Sequence of the first protein:
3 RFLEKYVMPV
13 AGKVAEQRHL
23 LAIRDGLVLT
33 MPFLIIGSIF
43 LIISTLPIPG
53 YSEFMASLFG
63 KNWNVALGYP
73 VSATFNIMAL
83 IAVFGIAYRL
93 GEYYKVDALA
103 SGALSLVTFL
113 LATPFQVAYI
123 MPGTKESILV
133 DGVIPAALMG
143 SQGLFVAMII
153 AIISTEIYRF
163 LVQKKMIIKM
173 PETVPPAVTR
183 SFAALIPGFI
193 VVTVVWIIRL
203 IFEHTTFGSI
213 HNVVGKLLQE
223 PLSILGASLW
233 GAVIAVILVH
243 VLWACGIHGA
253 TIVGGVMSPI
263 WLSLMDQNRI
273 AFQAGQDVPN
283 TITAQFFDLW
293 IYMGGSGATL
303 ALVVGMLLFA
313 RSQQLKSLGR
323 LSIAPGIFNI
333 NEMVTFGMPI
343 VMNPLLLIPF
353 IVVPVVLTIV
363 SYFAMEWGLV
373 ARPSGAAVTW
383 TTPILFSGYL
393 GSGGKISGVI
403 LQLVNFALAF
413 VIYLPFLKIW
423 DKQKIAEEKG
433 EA

These two protein chains interact to form a complex.

Residue-level contacts at the interface:
Residue F35 in the second protein contacts residue V109 in the first protein (closest heavy-atom distance 3.6 Å).
Residue L202 in the second protein interacts with residue Y71 in the first protein (closest heavy-atom distance 3.4 Å).
Residue W382 in the second protein is in contact with residue F184 in the first protein (closest heavy-atom distance 3.7 Å).
Residue I38 in the second protein interacts with residue F191 in the first protein (closest heavy-atom distance 3.2 Å).
Residue A138 in the second protein is in contact with residue G134 in the first protein (closest heavy-atom distance 3.2 Å).
Residue L112 in the second protein interacts with residue I79 in the first protein (closest heavy-atom distance 3.2 Å).
Residue L187 in the second protein contacts residue I37 in the first protein (closest heavy-atom distance 3.4 Å).
Residue L202 in the second protein interacts with residue A68 in the first protein (closest heavy-atom distance 3.7 Å).
Residue F117 in the second protein contacts residue S74 in the first protein (closest heavy-atom distance 3.5 Å).
Residue V194 in the second protein is in contact with residue I38 in the first protein (closest heavy-atom distance 3.4 Å).
Residue R201 in the second protein contacts residue Y71 in the first protein (closest heavy-atom distance 3.0 Å).
Residue I37 in the second protein is in contact with residue L187 in the first protein (closest heavy-atom distance 3.5 Å).
Residue P34 in the second protein interacts with residue L187 in the first protein (closest heavy-atom distance 3.5 Å).
Residue E334 in the second protein contacts residue T175 in the first protein (closest heavy-atom distance 3.7 Å).
Residue I332 in the second protein is in contact with residue M172 in the first protein (closest heavy-atom distance 3.5 Å).
Residue F191 in the second protein is in contact with residue I38 in the first protein (closest heavy-atom distance 3.3 Å).
Residue V132 in the second protein contacts residue Y121 in the first protein (closest heavy-atom distance 3.5 Å).
Residue Y71 in the second protein is in contact with residue R201 in the first protein (closest heavy-atom distance 3.0 Å).
Residue Y121 in the second protein interacts with residue V132 in the first protein (closest heavy-atom distance 3.4 Å).
Residue F191 in the second protein interacts with residue I41 in the first protein (closest heavy-atom distance 3.7 Å).
Residue W198 in the second protein is in contact with residue Y71 in the first protein (closest heavy-atom distance 3.6 Å).
Residue L113 in the second protein interacts with residue Y71 in the first protein (closest heavy-atom distance 3.4 Å).
Residue L69 in the second protein contacts residue W198 in the first protein (closest heavy-atom distance 3.3 Å).
Residue I83 in the second protein is in contact with residue V109 in the first protein (closest heavy-atom distance 3.4 Å).
Residue H250 in the second protein is in contact with residue P177 in the first protein (closest heavy-atom distance 3.3 Å).
Residue W198 in the second protein contacts residue P72 in the first protein (closest heavy-atom distance 3.4 Å).
Residue F184 in the second protein contacts residue T383 in the first protein (closest heavy-atom distance 3.7 Å).
Residue V109 in the second protein interacts with residue I83 in the first protein (closest heavy-atom distance 3.2 Å).
Residue P72 in the second protein is in contact with residue L113 in the first protein (closest heavy-atom distance 3.6 Å).
Residue A68 in the second protein interacts with residue W198 in the first protein (closest heavy-atom distance 3.1 Å).
Residue E205 in the second protein is in contact with residue Y71 in the first protein (closest heavy-atom distance 2.6 Å).
Residue I38 in the second protein interacts with residue G190 in the first protein (closest heavy-atom distance 3.5 Å).
Residue V135 in the second protein interacts with residue V135 in the first protein (closest heavy-atom distance 3.4 Å).
Residue I79 in the second protein interacts with residue L112 in the first protein (closest heavy-atom distance 3.4 Å).
Residue P72 in the second protein is in contact with residue W198 in the first protein (closest heavy-atom distance 3.6 Å).
Residue A105 in the second protein is in contact with residue F35 in the first protein (closest heavy-atom distance 3.6 Å).
Residue W198 in the second protein is in contact with residue L69 in the first protein (closest heavy-atom distance 3.6 Å).
Residue I136 in the second protein is in contact with residue I136 in the first protein (closest heavy-atom distance 2.9 Å).
Residue W198 in the second protein is in contact with residue A68 in the first protein (closest heavy-atom distance 3.1 Å).
Residue Y90 in the second protein is in contact with residue L101 in the first protein (closest heavy-atom distance 3.5 Å).
Residue A75 in the second protein is in contact with residue L113 in the first protein (closest heavy-atom distance 3.6 Å).
Residue S183 in the second protein is in contact with residue V30 in the first protein (closest heavy-atom distance 3.2 Å).
Residue F86 in the second protein contacts residue F86 in the first protein (closest heavy-atom distance 2.9 Å).
Residue L187 in the second protein interacts with residue P34 in the first protein (closest heavy-atom distance 3.7 Å).
Residue Y90 in the second protein contacts residue Y90 in the first protein (closest heavy-atom distance 2.5 Å).
Residue V135 in the second protein is in contact with residue I136 in the first protein (closest heavy-atom distance 3.6 Å).
Residue G134 in the second protein contacts residue A138 in the first protein (closest heavy-atom distance 3.0 Å).
Residue A75 in the second protein contacts residue V109 in the first protein (closest heavy-atom distance 3.7 Å).
Residue L113 in the second protein interacts with residue A75 in the first protein (closest heavy-atom distance 3.4 Å).
Residue I38 in the second protein is in contact with residue V194 in the first protein (closest heavy-atom distance 3.3 Å).
Residue V30 in the second protein contacts residue S183 in the first protein (closest heavy-atom distance 3.2 Å).
Residue I41 in the second protein interacts with residue F191 in the first protein (closest heavy-atom distance 3.5 Å).
Residue W198 in the second protein interacts with residue F42 in the first protein (closest heavy-atom distance 3.5 Å).
Residue G190 in the second protein is in contact with residue I38 in the first protein (closest heavy-atom distance 3.5 Å).
Residue T381 in the second protein contacts residue F184 in the first protein (closest heavy-atom distance 3.3 Å).
Residue T383 in the second protein interacts with residue F184 in the first protein (closest heavy-atom distance 3.5 Å).
Residue I136 in the second protein interacts with residue V135 in the first protein (closest heavy-atom distance 3.7 Å).
Residue Y71 in the second protein interacts with residue L113 in the first protein (closest heavy-atom distance 3.5 Å).
Residue L113 in the second protein is in contact with residue P72 in the first protein (closest heavy-atom distance 3.4 Å).
Residue Y71 in the second protein contacts residue E205 in the first protein (closest heavy-atom distance 3.1 Å).

Sequence of the second protein:
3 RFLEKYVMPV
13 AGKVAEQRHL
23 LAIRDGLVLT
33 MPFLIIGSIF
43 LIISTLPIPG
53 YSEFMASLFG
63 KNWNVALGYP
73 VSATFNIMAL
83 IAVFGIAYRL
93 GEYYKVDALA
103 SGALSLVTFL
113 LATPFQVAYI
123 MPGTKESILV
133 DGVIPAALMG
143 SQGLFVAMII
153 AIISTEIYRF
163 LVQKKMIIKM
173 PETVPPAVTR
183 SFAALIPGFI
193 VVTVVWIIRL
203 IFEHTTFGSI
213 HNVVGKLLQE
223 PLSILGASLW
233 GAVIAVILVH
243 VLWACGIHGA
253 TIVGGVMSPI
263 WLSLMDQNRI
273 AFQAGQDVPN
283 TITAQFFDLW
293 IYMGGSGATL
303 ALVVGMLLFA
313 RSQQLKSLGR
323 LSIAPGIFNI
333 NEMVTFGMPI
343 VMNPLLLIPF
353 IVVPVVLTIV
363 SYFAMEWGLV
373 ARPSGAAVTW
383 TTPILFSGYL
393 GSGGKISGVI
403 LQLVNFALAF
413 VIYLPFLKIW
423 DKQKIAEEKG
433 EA